This data describes a binding interaction between two proteins.

Sequence of the first protein:
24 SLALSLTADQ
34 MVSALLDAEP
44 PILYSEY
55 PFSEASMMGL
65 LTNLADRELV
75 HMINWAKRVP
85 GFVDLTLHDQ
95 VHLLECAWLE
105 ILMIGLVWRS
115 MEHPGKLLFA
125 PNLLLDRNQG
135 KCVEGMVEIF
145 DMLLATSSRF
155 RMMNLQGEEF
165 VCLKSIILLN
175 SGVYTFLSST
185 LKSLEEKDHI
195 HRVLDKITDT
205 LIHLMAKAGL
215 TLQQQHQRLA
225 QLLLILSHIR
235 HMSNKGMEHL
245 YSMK

Sequence of the second protein:
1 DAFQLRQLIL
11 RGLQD

Contacts between the two chains:
Residue L73 in the first protein is in contact with residue L5 in the second protein (closest heavy-atom distance 3.7 Å).
Residue I77 in the first protein interacts with residue L8 in the second protein (closest heavy-atom distance 3.5 Å).
Residue L73 in the first protein interacts with residue I9 in the second protein (closest heavy-atom distance 4.9 Å).
Residue D70 in the first protein is in contact with residue L8 in the second protein (closest heavy-atom distance 4.8 Å).
Residue L91 in the first protein is in contact with residue Q14 in the second protein (closest heavy-atom distance 3.4 Å).
Residue L73 in the first protein interacts with residue L8 in the second protein (closest heavy-atom distance 3.8 Å).
Residue I77 in the first protein is in contact with residue I9 in the second protein (closest heavy-atom distance 3.6 Å).
Residue V95 in the first protein contacts residue I9 in the second protein (closest heavy-atom distance 3.9 Å).
Residue L98 in the first protein interacts with residue I9 in the second protein (closest heavy-atom distance 3.9 Å).
Residue V95 in the first protein contacts residue L10 in the second protein (closest heavy-atom distance 3.6 Å).
Residue K81 in the first protein interacts with residue D15 in the second protein (closest heavy-atom distance 3.5 Å).
Residue E99 in the first protein interacts with residue I9 in the second protein (closest heavy-atom distance 3.8 Å).
Residue L91 in the first protein is in contact with residue L13 in the second protein (closest heavy-atom distance 4.1 Å).
Residue V95 in the first protein contacts residue L13 in the second protein (closest heavy-atom distance 3.9 Å).
Residue L98 in the first protein is in contact with residue L13 in the second protein (closest heavy-atom distance 4.4 Å).
Residue K81 in the first protein contacts residue G12 in the second protein (closest heavy-atom distance 3.0 Å).
Residue W102 in the first protein is in contact with residue L5 in the second protein (closest heavy-atom distance 3.4 Å).
Residue I77 in the first protein interacts with residue G12 in the second protein (closest heavy-atom distance 3.5 Å).
Residue K81 in the first protein contacts residue L13 in the second protein (closest heavy-atom distance 3.3 Å).
Residue E99 in the first protein contacts residue R6 in the second protein (closest heavy-atom distance 3.0 Å).
Residue N78 in the first protein interacts with residue G12 in the second protein (closest heavy-atom distance 4.0 Å).
Residue F86 in the first protein interacts with residue L13 in the second protein (closest heavy-atom distance 3.9 Å).
Residue Q94 in the first protein is in contact with residue L13 in the second protein (closest heavy-atom distance 3.6 Å).
Residue I77 in the first protein contacts residue L13 in the second protein (closest heavy-atom distance 3.8 Å).
Residue V74 in the first protein is in contact with residue L8 in the second protein (closest heavy-atom distance 4.5 Å).
Residue V95 in the first protein contacts residue R6 in the second protein (closest heavy-atom distance 4.0 Å).
Residue K81 in the first protein contacts residue Q14 in the second protein (closest heavy-atom distance 4.9 Å).
Residue E99 in the first protein is in contact with residue L5 in the second protein (closest heavy-atom distance 4.1 Å).